Sequence of the second protein:
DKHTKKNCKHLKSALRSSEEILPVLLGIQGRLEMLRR

Sequence of the first protein:
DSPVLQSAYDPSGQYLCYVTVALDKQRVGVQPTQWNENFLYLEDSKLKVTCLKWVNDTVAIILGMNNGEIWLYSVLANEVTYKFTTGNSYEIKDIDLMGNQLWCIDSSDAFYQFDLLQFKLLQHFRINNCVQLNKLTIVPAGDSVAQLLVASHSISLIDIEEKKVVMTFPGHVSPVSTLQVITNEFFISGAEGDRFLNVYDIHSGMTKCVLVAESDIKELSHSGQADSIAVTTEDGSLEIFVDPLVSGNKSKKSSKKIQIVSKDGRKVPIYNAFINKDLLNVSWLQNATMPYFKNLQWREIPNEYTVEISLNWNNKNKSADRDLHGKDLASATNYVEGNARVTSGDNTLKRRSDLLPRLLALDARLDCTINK

Residue-level contacts at the interface:
Residue P538 in the first protein contacts residue P494 in the second protein (closest heavy-atom distance 4.6 Å).
Residue L541 in the first protein contacts residue L493 in the second protein (closest heavy-atom distance 3.7 Å).
Residue L541 in the first protein interacts with residue L497 in the second protein (closest heavy-atom distance 4.6 Å).

These two protein chains interact to form a complex.